Interface contacts:
Residue W40 in the second protein is in contact with residue L4 in the first protein (closest heavy-atom distance 4.1 Å).
Residue L51 in the second protein interacts with residue L4 in the first protein (closest heavy-atom distance 3.9 Å).
Residue D103 in the second protein is in contact with residue A1 in the first protein (closest heavy-atom distance 2.7 Å).
Residue N99 in the second protein is in contact with residue A1 in the first protein (closest heavy-atom distance 3.0 Å).
Residue Y98 in the second protein contacts residue A1 in the first protein (closest heavy-atom distance 3.6 Å).
Residue K100 in the second protein is in contact with residue A1 in the first protein (closest heavy-atom distance 4.5 Å).
Residue L53 in the second protein is in contact with residue A1 in the first protein (closest heavy-atom distance 4.7 Å).
Residue P41 in the second protein interacts with residue L4 in the first protein (closest heavy-atom distance 3.9 Å).
Residue I105 in the second protein is in contact with residue A1 in the first protein (closest heavy-atom distance 4.7 Å).
Residue I105 in the second protein interacts with residue L4 in the first protein (closest heavy-atom distance 3.8 Å).
Residue L51 in the second protein interacts with residue G3 in the first protein (closest heavy-atom distance 4.7 Å).

The following describes two proteins that form a bound complex.

Sequence of the second protein:
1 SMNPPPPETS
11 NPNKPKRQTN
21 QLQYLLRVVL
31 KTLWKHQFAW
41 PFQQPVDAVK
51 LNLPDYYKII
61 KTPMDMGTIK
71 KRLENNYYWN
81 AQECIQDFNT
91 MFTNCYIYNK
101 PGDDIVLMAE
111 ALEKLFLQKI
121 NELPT

Sequence of the first protein:
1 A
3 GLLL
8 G